These two protein chains interact to form a complex.

Sequence of chain B:
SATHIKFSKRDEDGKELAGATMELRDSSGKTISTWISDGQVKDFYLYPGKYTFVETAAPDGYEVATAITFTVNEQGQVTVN

Contacts between the two chains:
Residue P63 in chain B contacts residue D7 in chain A (closest heavy-atom distance 4.0 Å).
Residue F74 in chain B interacts with residue I3 in chain A (closest heavy-atom distance 4.3 Å).
Residue A62 in chain B is in contact with residue D7 in chain A (closest heavy-atom distance 3.9 Å).
Residue I72 in chain B contacts residue V4 in chain A (closest heavy-atom distance 3.7 Å).
Residue E16 in chain B is in contact with residue Y9 in chain A (closest heavy-atom distance 2.7 Å).
Residue A71 in chain B is in contact with residue M5 in chain A (closest heavy-atom distance 4.3 Å).
Residue D15 in chain B contacts residue D7 in chain A (closest heavy-atom distance 3.9 Å).
Residue V82 in chain B interacts with residue A1 in chain A (closest heavy-atom distance 3.6 Å).
Residue G65 in chain B interacts with residue Y9 in chain A (closest heavy-atom distance 3.8 Å).
Residue I72 in chain B contacts residue M5 in chain A (closest heavy-atom distance 3.6 Å).
Residue A69 in chain B contacts residue M5 in chain A (closest heavy-atom distance 3.5 Å).
Residue R14 in chain B contacts residue V4 in chain A (closest heavy-atom distance 3.6 Å).
Residue E59 in chain B contacts residue D7 in chain A (closest heavy-atom distance 2.5 Å).
Residue K10 in chain B contacts residue H2 in chain A (closest heavy-atom distance 3.4 Å).
Residue R14 in chain B is in contact with residue V6 in chain A (closest heavy-atom distance 3.4 Å).
Residue E67 in chain B contacts residue Y9 in chain A (closest heavy-atom distance 3.9 Å).
Residue Y66 in chain B contacts residue D7 in chain A (closest heavy-atom distance 3.6 Å).
Residue A24 in chain B contacts residue D7 in chain A (closest heavy-atom distance 4.2 Å).
Residue Y66 in chain B interacts with residue A8 in chain A (closest heavy-atom distance 3.5 Å).
Residue V84 in chain B contacts residue I3 in chain A (closest heavy-atom distance 4.1 Å).
Residue G65 in chain B contacts residue K10 in chain A (closest heavy-atom distance 3.0 Å).
Residue F11 in chain B is in contact with residue I3 in chain A (closest heavy-atom distance 3.4 Å).
Residue E67 in chain B is in contact with residue A8 in chain A (closest heavy-atom distance 2.9 Å).
Residue S12 in chain B contacts residue V4 in chain A (closest heavy-atom distance 3.5 Å).
Residue K13 in chain B is in contact with residue V6 in chain A (closest heavy-atom distance 3.6 Å).
Residue K10 in chain B is in contact with residue I3 in chain A (closest heavy-atom distance 2.7 Å).
Residue K13 in chain B interacts with residue M5 in chain A (closest heavy-atom distance 3.3 Å).
Residue E67 in chain B is in contact with residue D7 in chain A (closest heavy-atom distance 3.8 Å).
Residue M26 in chain B contacts residue M5 in chain A (closest heavy-atom distance 3.9 Å).
Residue Y66 in chain B interacts with residue Y9 in chain A (closest heavy-atom distance 3.5 Å).
Residue I9 in chain B interacts with residue I3 in chain A (closest heavy-atom distance 4.3 Å).
Residue E67 in chain B is in contact with residue K10 in chain A (closest heavy-atom distance 3.1 Å).
Residue Y66 in chain B is in contact with residue K10 in chain A (closest heavy-atom distance 4.1 Å).
Residue A69 in chain B is in contact with residue V6 in chain A (closest heavy-atom distance 3.4 Å).
Residue K13 in chain B is in contact with residue D7 in chain A (closest heavy-atom distance 1.3 Å).
Residue H8 in chain B contacts residue A1 in chain A (closest heavy-atom distance 2.8 Å).
Residue D15 in chain B is in contact with residue V6 in chain A (closest heavy-atom distance 3.7 Å).
Residue A69 in chain B is in contact with residue D7 in chain A (closest heavy-atom distance 4.8 Å).
Residue E16 in chain B interacts with residue D7 in chain A (closest heavy-atom distance 4.2 Å).
Residue E67 in chain B interacts with residue P11 in chain A (closest heavy-atom distance 4.5 Å).
Residue S12 in chain B is in contact with residue I3 in chain A (closest heavy-atom distance 2.9 Å).
Residue F57 in chain B interacts with residue M5 in chain A (closest heavy-atom distance 3.5 Å).
Residue D17 in chain B interacts with residue Y9 in chain A (closest heavy-atom distance 2.8 Å).
Residue L21 in chain B interacts with residue D7 in chain A (closest heavy-atom distance 3.5 Å).
Residue E16 in chain B contacts residue A8 in chain A (closest heavy-atom distance 3.1 Å).
Residue S12 in chain B interacts with residue M5 in chain A (closest heavy-atom distance 2.9 Å).
Residue F57 in chain B is in contact with residue I3 in chain A (closest heavy-atom distance 3.7 Å).
Residue V58 in chain B contacts residue M5 in chain A (closest heavy-atom distance 4.9 Å).
Residue E59 in chain B is in contact with residue M5 in chain A (closest heavy-atom distance 4.1 Å).
Residue G65 in chain B is in contact with residue A8 in chain A (closest heavy-atom distance 4.4 Å).
Residue D15 in chain B is in contact with residue Y9 in chain A (closest heavy-atom distance 3.7 Å).
Residue V82 in chain B contacts residue I3 in chain A (closest heavy-atom distance 4.8 Å).
Residue F11 in chain B is in contact with residue M5 in chain A (closest heavy-atom distance 3.8 Å).
Residue R14 in chain B interacts with residue M5 in chain A (closest heavy-atom distance 2.9 Å).
Residue T70 in chain B is in contact with residue M5 in chain A (closest heavy-atom distance 3.9 Å).
Residue I72 in chain B is in contact with residue I3 in chain A (closest heavy-atom distance 3.7 Å).
Residue I9 in chain B interacts with residue A1 in chain A (closest heavy-atom distance 3.5 Å).
Residue K10 in chain B contacts residue A1 in chain A (closest heavy-atom distance 2.6 Å).
Residue D64 in chain B is in contact with residue K10 in chain A (closest heavy-atom distance 4.5 Å).
Residue R14 in chain B interacts with residue D7 in chain A (closest heavy-atom distance 2.9 Å).

Sequence of chain A:
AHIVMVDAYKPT